Sequence of protein 2:
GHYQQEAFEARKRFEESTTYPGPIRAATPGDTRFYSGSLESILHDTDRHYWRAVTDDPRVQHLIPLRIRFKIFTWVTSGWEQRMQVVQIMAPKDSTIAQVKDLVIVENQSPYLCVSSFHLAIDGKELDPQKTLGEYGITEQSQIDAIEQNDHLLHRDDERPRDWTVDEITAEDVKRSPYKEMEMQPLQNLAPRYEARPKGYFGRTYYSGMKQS

Sequence of protein 1:
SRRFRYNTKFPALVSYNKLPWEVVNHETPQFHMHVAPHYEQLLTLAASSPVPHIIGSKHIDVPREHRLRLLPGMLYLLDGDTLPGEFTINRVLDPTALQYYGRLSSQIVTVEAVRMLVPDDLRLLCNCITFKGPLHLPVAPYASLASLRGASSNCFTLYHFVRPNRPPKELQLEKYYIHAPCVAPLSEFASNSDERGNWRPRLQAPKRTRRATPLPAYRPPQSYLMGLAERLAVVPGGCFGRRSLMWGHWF

These two protein chains interact to form a complex.

Residue-level contacts at the interface:
Residue L77 in protein 1 interacts with residue E140 in protein 2 (closest heavy-atom distance 3.3 Å).
Residue N34 in protein 1 interacts with residue H169 in protein 2 (closest heavy-atom distance 3.1 Å).
Residue E189 in protein 1 interacts with residue D159 in protein 2 (closest heavy-atom distance 2.9 Å).
Residue K27 in protein 1 contacts residue R211 in protein 2 (closest heavy-atom distance 3.4 Å).
Residue H43 in protein 1 interacts with residue M224 in protein 2 (closest heavy-atom distance 3.8 Å).
Residue W30 in protein 1 contacts residue Q96 in protein 2 (closest heavy-atom distance 2.8 Å).
Residue M42 in protein 1 contacts residue M224 in protein 2 (closest heavy-atom distance 3.7 Å).
Residue E36 in protein 1 is in contact with residue H169 in protein 2 (closest heavy-atom distance 3.5 Å).
Residue D130 in protein 1 contacts residue H166 in protein 2 (closest heavy-atom distance 3.8 Å).
Residue N184 in protein 1 is in contact with residue D165 in protein 2 (closest heavy-atom distance 3.3 Å).
Residue R182 in protein 1 is in contact with residue G138 in protein 2 (closest heavy-atom distance 3.2 Å).
Residue R132 in protein 1 interacts with residue H166 in protein 2 (closest heavy-atom distance 3.6 Å).
Residue L28 in protein 1 contacts residue Y221 in protein 2 (closest heavy-atom distance 3.2 Å).
Residue R182 in protein 1 interacts with residue I161 in protein 2 (closest heavy-atom distance 3.2 Å).
Residue R185 in protein 1 interacts with residue D165 in protein 2 (closest heavy-atom distance 3.5 Å).
Residue L131 in protein 1 is in contact with residue H166 in protein 2 (closest heavy-atom distance 3.5 Å).
Residue M42 in protein 1 interacts with residue Q226 in protein 2 (closest heavy-atom distance 3.5 Å).
Residue L79 in protein 1 contacts residue K139 in protein 2 (closest heavy-atom distance 2.1 Å).
Residue Y25 in protein 1 interacts with residue E209 in protein 2 (closest heavy-atom distance 2.8 Å).
Residue V32 in protein 1 is in contact with residue Q96 in protein 2 (closest heavy-atom distance 3.5 Å).
Residue L131 in protein 1 is in contact with residue H169 in protein 2 (closest heavy-atom distance 3.8 Å).
Residue L77 in protein 1 is in contact with residue G138 in protein 2 (closest heavy-atom distance 3.8 Å).
Residue K27 in protein 1 is in contact with residue R97 in protein 2 (closest heavy-atom distance 2.5 Å).
Residue R78 in protein 1 is in contact with residue L141 in protein 2 (closest heavy-atom distance 3.8 Å).
Residue L22 in protein 1 contacts residue Q99 in protein 2 (closest heavy-atom distance 3.3 Å).
Residue L131 in protein 1 is in contact with residue R170 in protein 2 (closest heavy-atom distance 3.3 Å).
Residue N184 in protein 1 contacts residue K85 in protein 2 (closest heavy-atom distance 3.4 Å).
Residue P29 in protein 1 contacts residue Q96 in protein 2 (closest heavy-atom distance 3.6 Å).
Residue N184 in protein 1 is in contact with residue L168 in protein 2 (closest heavy-atom distance 3.5 Å).
Residue L22 in protein 1 interacts with residue Q123 in protein 2 (closest heavy-atom distance 3.8 Å).
Residue R78 in protein 1 interacts with residue D142 in protein 2 (closest heavy-atom distance 2.9 Å).
Residue R78 in protein 1 is in contact with residue E140 in protein 2 (closest heavy-atom distance 3.4 Å).
Residue N184 in protein 1 contacts residue H169 in protein 2 (closest heavy-atom distance 3.1 Å).
Residue R182 in protein 1 is in contact with residue E140 in protein 2 (closest heavy-atom distance 3.6 Å).
Residue Y25 in protein 1 contacts residue R97 in protein 2 (closest heavy-atom distance 2.8 Å).
Residue P29 in protein 1 contacts residue E95 in protein 2 (closest heavy-atom distance 3.9 Å).
Residue A21 in protein 1 contacts residue Q99 in protein 2 (closest heavy-atom distance 3.6 Å).
Residue P81 in protein 1 interacts with residue K139 in protein 2 (closest heavy-atom distance 3.2 Å).
Residue R78 in protein 1 is in contact with residue P143 in protein 2 (closest heavy-atom distance 3.8 Å).
Residue Q191 in protein 1 contacts residue D137 in protein 2 (closest heavy-atom distance 3.3 Å).
Residue P29 in protein 1 interacts with residue F216 in protein 2 (closest heavy-atom distance 3.7 Å).
Residue E31 in protein 1 interacts with residue S222 in protein 2 (closest heavy-atom distance 2.9 Å).
Residue L22 in protein 1 is in contact with residue S124 in protein 2 (closest heavy-atom distance 3.8 Å).
Residue W30 in protein 1 contacts residue M98 in protein 2 (closest heavy-atom distance 3.4 Å).
Residue N26 in protein 1 contacts residue E209 in protein 2 (closest heavy-atom distance 3.0 Å).
Residue N184 in protein 1 is in contact with residue H166 in protein 2 (closest heavy-atom distance 3.7 Å).
Residue Q39 in protein 1 is in contact with residue Y220 in protein 2 (closest heavy-atom distance 3.2 Å).
Residue W30 in protein 1 interacts with residue R97 in protein 2 (closest heavy-atom distance 3.8 Å).
Residue E189 in protein 1 is in contact with residue D137 in protein 2 (closest heavy-atom distance 3.8 Å).
Residue S24 in protein 1 contacts residue R97 in protein 2 (closest heavy-atom distance 3.2 Å).
Residue P81 in protein 1 contacts residue G138 in protein 2 (closest heavy-atom distance 3.3 Å).
Residue R185 in protein 1 is in contact with residue I161 in protein 2 (closest heavy-atom distance 3.7 Å).
Residue L77 in protein 1 interacts with residue K139 in protein 2 (closest heavy-atom distance 3.9 Å).
Residue K27 in protein 1 is in contact with residue E95 in protein 2 (closest heavy-atom distance 3.8 Å).
Residue W30 in protein 1 contacts residue K85 in protein 2 (closest heavy-atom distance 3.8 Å).
Residue R78 in protein 1 is in contact with residue K139 in protein 2 (closest heavy-atom distance 3.8 Å).
Residue P29 in protein 1 contacts residue Y221 in protein 2 (closest heavy-atom distance 3.6 Å).
Residue E31 in protein 1 is in contact with residue G223 in protein 2 (closest heavy-atom distance 2.8 Å).
Residue P183 in protein 1 contacts residue H166 in protein 2 (closest heavy-atom distance 3.7 Å).
Residue H35 in protein 1 contacts residue H169 in protein 2 (closest heavy-atom distance 3.7 Å).